This data describes a binding interaction between two proteins.

Sequence of protein 2:
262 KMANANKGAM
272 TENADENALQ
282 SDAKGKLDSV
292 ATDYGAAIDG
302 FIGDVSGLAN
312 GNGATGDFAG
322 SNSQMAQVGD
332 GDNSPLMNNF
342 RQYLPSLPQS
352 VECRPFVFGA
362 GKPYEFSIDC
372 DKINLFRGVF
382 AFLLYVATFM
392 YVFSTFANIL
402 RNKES

Contacts between the two chains:
Residue K373 in protein 2 interacts with residue V53 in protein 1 (closest heavy-atom distance 4.1 Å).
Residue V387 in protein 2 is in contact with residue L64 in protein 1 (closest heavy-atom distance 4.0 Å).
Residue K373 in protein 2 interacts with residue W49 in protein 1 (closest heavy-atom distance 3.5 Å).
Residue L376 in protein 2 is in contact with residue V53 in protein 1 (closest heavy-atom distance 4.4 Å).
Residue L384 in protein 2 interacts with residue L64 in protein 1 (closest heavy-atom distance 3.9 Å).
Residue V380 in protein 2 is in contact with residue I60 in protein 1 (closest heavy-atom distance 3.6 Å).
Residue V387 in protein 2 is in contact with residue F68 in protein 1 (closest heavy-atom distance 3.6 Å).
Residue F383 in protein 2 is in contact with residue L64 in protein 1 (closest heavy-atom distance 3.5 Å).
Residue L384 in protein 2 interacts with residue I60 in protein 1 (closest heavy-atom distance 4.0 Å).
Residue M391 in protein 2 contacts residue F68 in protein 1 (closest heavy-atom distance 4.2 Å).

Sequence of protein 1:
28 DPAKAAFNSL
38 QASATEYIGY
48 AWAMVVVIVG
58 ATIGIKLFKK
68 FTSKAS